Sequence of chain A:
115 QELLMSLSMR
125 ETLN

The following describes two proteins that form a bound complex.

Residue-level contacts at the interface:
Residue L118 in chain B interacts with residue L127 in chain A (closest heavy-atom distance 3.7 Å).
Residue M119 in chain B contacts residue L127 in chain A (closest heavy-atom distance 4.0 Å).
Residue T126 in chain B interacts with residue T126 in chain A (closest heavy-atom distance 3.6 Å).
Residue L118 in chain B interacts with residue N128 in chain A (closest heavy-atom distance 4.5 Å).
Residue N128 in chain B interacts with residue L118 in chain A (closest heavy-atom distance 4.6 Å).
Residue L127 in chain B is in contact with residue M119 in chain A (closest heavy-atom distance 4.5 Å).
Residue L127 in chain B interacts with residue L118 in chain A (closest heavy-atom distance 3.7 Å).
Residue L127 in chain B is in contact with residue Q115 in chain A (closest heavy-atom distance 5.0 Å).
Residue M123 in chain B is in contact with residue M123 in chain A (closest heavy-atom distance 4.7 Å).
Residue T126 in chain B contacts residue L118 in chain A (closest heavy-atom distance 4.9 Å).
Residue L118 in chain B contacts residue T126 in chain A (closest heavy-atom distance 4.0 Å).

Sequence of chain B:
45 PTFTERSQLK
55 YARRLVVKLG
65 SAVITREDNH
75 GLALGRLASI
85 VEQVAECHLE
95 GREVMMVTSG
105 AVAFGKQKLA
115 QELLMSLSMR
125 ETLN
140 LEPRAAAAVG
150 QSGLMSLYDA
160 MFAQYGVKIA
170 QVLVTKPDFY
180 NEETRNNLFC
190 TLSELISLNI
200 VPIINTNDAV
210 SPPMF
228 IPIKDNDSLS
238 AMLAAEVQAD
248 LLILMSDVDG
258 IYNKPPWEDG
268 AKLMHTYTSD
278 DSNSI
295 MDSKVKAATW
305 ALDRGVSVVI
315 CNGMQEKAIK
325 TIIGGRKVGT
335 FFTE